Contacts between the two chains:
Residue N70 in protein 1 interacts with residue Y33 in protein 2 (closest heavy-atom distance 3.1 Å).
Residue P40 in protein 1 is in contact with residue D22 in protein 2 (closest heavy-atom distance 3.3 Å).
Residue D38 in protein 1 interacts with residue Y24 in protein 2 (closest heavy-atom distance 3.0 Å).
Residue Y54 in protein 1 contacts residue V28 in protein 2 (closest heavy-atom distance 3.3 Å).
Residue E74 in protein 1 is in contact with residue Q39 in protein 2 (closest heavy-atom distance 3.8 Å).
Residue K39 in protein 1 is in contact with residue D22 in protein 2 (closest heavy-atom distance 2.3 Å).
Residue P40 in protein 1 contacts residue E23 in protein 2 (closest heavy-atom distance 3.4 Å).
Residue P105 in protein 1 is in contact with residue R97 in protein 2 (closest heavy-atom distance 3.8 Å).
Residue P105 in protein 1 interacts with residue E101 in protein 2 (closest heavy-atom distance 4.6 Å).
Residue P40 in protein 1 is in contact with residue P20 in protein 2 (closest heavy-atom distance 3.7 Å).
Residue S34 in protein 1 is in contact with residue P27 in protein 2 (closest heavy-atom distance 4.5 Å).
Residue L41 in protein 1 interacts with residue E23 in protein 2 (closest heavy-atom distance 4.5 Å).
Residue Y75 in protein 1 interacts with residue F40 in protein 2 (closest heavy-atom distance 3.5 Å).
Residue N70 in protein 1 is in contact with residue K35 in protein 2 (closest heavy-atom distance 3.6 Å).
Residue W48 in protein 1 interacts with residue P27 in protein 2 (closest heavy-atom distance 4.0 Å).
Residue Y75 in protein 1 is in contact with residue Q39 in protein 2 (closest heavy-atom distance 3.7 Å).
Residue L41 in protein 1 is in contact with residue Y24 in protein 2 (closest heavy-atom distance 3.9 Å).
Residue E74 in protein 1 contacts residue T38 in protein 2 (closest heavy-atom distance 3.2 Å).
Residue P105 in protein 1 is in contact with residue I100 in protein 2 (closest heavy-atom distance 3.6 Å).
Residue P42 in protein 1 is in contact with residue Y24 in protein 2 (closest heavy-atom distance 3.4 Å).
Residue S72 in protein 1 is in contact with residue T38 in protein 2 (closest heavy-atom distance 3.5 Å).
Residue P42 in protein 1 interacts with residue R25 in protein 2 (closest heavy-atom distance 3.9 Å).
Residue N70 in protein 1 is in contact with residue L36 in protein 2 (closest heavy-atom distance 3.8 Å).
Residue V82 in protein 1 contacts residue F41 in protein 2 (closest heavy-atom distance 3.6 Å).
Residue P42 in protein 1 interacts with residue E23 in protein 2 (closest heavy-atom distance 3.9 Å).
Residue S72 in protein 1 contacts residue S37 in protein 2 (closest heavy-atom distance 3.0 Å).
Residue F106 in protein 1 contacts residue I100 in protein 2 (closest heavy-atom distance 4.3 Å).
Residue V37 in protein 1 interacts with residue Y24 in protein 2 (closest heavy-atom distance 3.9 Å).
Residue M71 in protein 1 interacts with residue S37 in protein 2 (closest heavy-atom distance 4.4 Å).
Residue P55 in protein 1 interacts with residue P29 in protein 2 (closest heavy-atom distance 4.8 Å).
Residue P36 in protein 1 interacts with residue Y24 in protein 2 (closest heavy-atom distance 4.4 Å).
Residue K39 in protein 1 contacts residue E23 in protein 2 (closest heavy-atom distance 3.8 Å).
Residue Y43 in protein 1 is in contact with residue E23 in protein 2 (closest heavy-atom distance 4.6 Å).
Residue G79 in protein 1 contacts residue F40 in protein 2 (closest heavy-atom distance 3.5 Å).
Residue K39 in protein 1 contacts residue Y24 in protein 2 (closest heavy-atom distance 3.7 Å).
Residue K78 in protein 1 contacts residue Q39 in protein 2 (closest heavy-atom distance 3.8 Å).
Residue W48 in protein 1 interacts with residue V28 in protein 2 (closest heavy-atom distance 4.7 Å).
Residue N70 in protein 1 interacts with residue S37 in protein 2 (closest heavy-atom distance 2.9 Å).
Residue Y45 in protein 1 interacts with residue Y24 in protein 2 (closest heavy-atom distance 3.6 Å).
Residue N104 in protein 1 interacts with residue R97 in protein 2 (closest heavy-atom distance 3.0 Å).
Residue W48 in protein 1 is in contact with residue P26 in protein 2 (closest heavy-atom distance 3.4 Å).
Residue Y54 in protein 1 is in contact with residue P29 in protein 2 (closest heavy-atom distance 3.5 Å).
Residue V82 in protein 1 interacts with residue F40 in protein 2 (closest heavy-atom distance 4.4 Å).
Residue P35 in protein 1 contacts residue P27 in protein 2 (closest heavy-atom distance 3.8 Å).
Residue K78 in protein 1 is in contact with residue T38 in protein 2 (closest heavy-atom distance 3.4 Å).
Residue Y54 in protein 1 interacts with residue P27 in protein 2 (closest heavy-atom distance 3.9 Å).
Residue M67 in protein 1 is in contact with residue L36 in protein 2 (closest heavy-atom distance 3.6 Å).
Residue S72 in protein 1 is in contact with residue L36 in protein 2 (closest heavy-atom distance 3.6 Å).
Residue P35 in protein 1 interacts with residue Y24 in protein 2 (closest heavy-atom distance 4.0 Å).
Residue P40 in protein 1 interacts with residue Y24 in protein 2 (closest heavy-atom distance 2.7 Å).
Residue K78 in protein 1 interacts with residue F40 in protein 2 (closest heavy-atom distance 3.7 Å).
Residue Y75 in protein 1 interacts with residue T38 in protein 2 (closest heavy-atom distance 4.5 Å).
Residue R103 in protein 1 is in contact with residue R97 in protein 2 (closest heavy-atom distance 2.9 Å).
Residue N70 in protein 1 contacts residue D34 in protein 2 (closest heavy-atom distance 3.4 Å).
Residue Y45 in protein 1 interacts with residue P26 in protein 2 (closest heavy-atom distance 4.1 Å).
Residue G56 in protein 1 interacts with residue P27 in protein 2 (closest heavy-atom distance 4.9 Å).
Residue S66 in protein 1 contacts residue V31 in protein 2 (closest heavy-atom distance 4.1 Å).
Residue Y75 in protein 1 interacts with residue S37 in protein 2 (closest heavy-atom distance 3.1 Å).

The following describes two proteins that form a bound complex.

Sequence of protein 1:
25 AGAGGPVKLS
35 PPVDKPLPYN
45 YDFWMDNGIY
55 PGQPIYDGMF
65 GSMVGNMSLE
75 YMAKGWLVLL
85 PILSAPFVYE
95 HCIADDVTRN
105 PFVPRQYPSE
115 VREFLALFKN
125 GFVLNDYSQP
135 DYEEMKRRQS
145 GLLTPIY

Sequence of protein 2:
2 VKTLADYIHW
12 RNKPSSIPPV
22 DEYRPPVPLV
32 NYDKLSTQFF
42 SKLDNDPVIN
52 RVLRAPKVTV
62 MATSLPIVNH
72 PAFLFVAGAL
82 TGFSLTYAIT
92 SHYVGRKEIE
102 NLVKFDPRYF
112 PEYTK